These two protein chains interact to form a complex.

Interface contacts:
Residue Y70 in the first protein is in contact with residue N701 in the second protein (closest heavy-atom distance 3.7 Å).
Residue I161 in the first protein contacts residue S711 in the second protein (closest heavy-atom distance 3.8 Å).
Residue V113 in the first protein contacts residue Y783 in the second protein (closest heavy-atom distance 3.3 Å).
Residue L265 in the first protein is in contact with residue K613 in the second protein (closest heavy-atom distance 3.5 Å).
Residue A275 in the first protein is in contact with residue M619 in the second protein (closest heavy-atom distance 2.9 Å).
Residue A275 in the first protein interacts with residue K617 in the second protein (closest heavy-atom distance 3.5 Å).
Residue E201 in the first protein is in contact with residue D679 in the second protein (closest heavy-atom distance 3.7 Å).
Residue L265 in the first protein contacts residue E614 in the second protein (closest heavy-atom distance 2.6 Å).
Residue S273 in the first protein contacts residue T618 in the second protein (closest heavy-atom distance 3.7 Å).
Residue Q123 in the first protein contacts residue V781 in the second protein (closest heavy-atom distance 3.8 Å).
Residue P185 in the first protein interacts with residue L692 in the second protein (closest heavy-atom distance 3.6 Å).
Residue F269 in the first protein interacts with residue K617 in the second protein (closest heavy-atom distance 3.2 Å).
Residue D124 in the first protein contacts residue N784 in the second protein (closest heavy-atom distance 2.9 Å).
Residue S272 in the first protein contacts residue E615 in the second protein (closest heavy-atom distance 3.3 Å).
Residue K186 in the first protein interacts with residue C685 in the second protein (closest heavy-atom distance 2.9 Å).
Residue S77 in the first protein contacts residue D705 in the second protein (closest heavy-atom distance 3.8 Å).
Residue N97 in the first protein is in contact with residue L725 in the second protein (closest heavy-atom distance 3.3 Å).
Residue L117 in the first protein contacts residue T729 in the second protein (closest heavy-atom distance 3.7 Å).
Residue F116 in the first protein interacts with residue N728 in the second protein (closest heavy-atom distance 3.2 Å).
Residue M88 in the first protein contacts residue L716 in the second protein (closest heavy-atom distance 3.4 Å).
Residue K114 in the first protein contacts residue E780 in the second protein (closest heavy-atom distance 3.8 Å).
Residue S273 in the first protein contacts residue I616 in the second protein (closest heavy-atom distance 3.4 Å).
Residue D139 in the first protein interacts with residue L726 in the second protein (closest heavy-atom distance 3.6 Å).
Residue L150 in the first protein is in contact with residue E719 in the second protein (closest heavy-atom distance 3.5 Å).
Residue Y70 in the first protein contacts residue L694 in the second protein (closest heavy-atom distance 3.3 Å).
Residue K157 in the first protein interacts with residue D713 in the second protein (closest heavy-atom distance 3.7 Å).
Residue Y70 in the first protein contacts residue E698 in the second protein (closest heavy-atom distance 3.5 Å).
Residue M88 in the first protein interacts with residue Q717 in the second protein (closest heavy-atom distance 3.4 Å).
Residue R135 in the first protein is in contact with residue L726 in the second protein (closest heavy-atom distance 3.7 Å).
Residue S272 in the first protein is in contact with residue I616 in the second protein (closest heavy-atom distance 3.4 Å).
Residue L117 in the first protein contacts residue E782 in the second protein (closest heavy-atom distance 2.9 Å).
Residue Y236 in the first protein is in contact with residue I638 in the second protein (closest heavy-atom distance 3.3 Å).
Residue Q123 in the first protein is in contact with residue E782 in the second protein (closest heavy-atom distance 3.3 Å).
Residue K261 in the first protein interacts with residue E611 in the second protein (closest heavy-atom distance 2.3 Å).
Residue E74 in the first protein interacts with residue N701 in the second protein (closest heavy-atom distance 3.7 Å).
Residue V113 in the first protein interacts with residue N728 in the second protein (closest heavy-atom distance 3.5 Å).
Residue R268 in the first protein interacts with residue K613 in the second protein (closest heavy-atom distance 3.6 Å).
Residue K186 in the first protein contacts residue I689 in the second protein (closest heavy-atom distance 3.2 Å).
Residue E187 in the first protein interacts with residue L692 in the second protein (closest heavy-atom distance 3.6 Å).
Residue D81 in the first protein is in contact with residue N708 in the second protein (closest heavy-atom distance 3.7 Å).
Residue K175 in the first protein interacts with residue L696 in the second protein (closest heavy-atom distance 3.7 Å).
Residue A275 in the first protein is in contact with residue T618 in the second protein (closest heavy-atom distance 3.4 Å).
Residue T264 in the first protein interacts with residue E611 in the second protein (closest heavy-atom distance 3.4 Å).
Residue S132 in the first protein interacts with residue L730 in the second protein (closest heavy-atom distance 3.6 Å).
Residue F269 in the first protein is in contact with residue E614 in the second protein (closest heavy-atom distance 3.6 Å).
Residue R268 in the first protein interacts with residue E615 in the second protein (closest heavy-atom distance 3.3 Å).
Residue L265 in the first protein is in contact with residue S612 in the second protein (closest heavy-atom distance 3.3 Å).
Residue L265 in the first protein contacts residue E611 in the second protein (closest heavy-atom distance 3.0 Å).
Residue K157 in the first protein contacts residue E710 in the second protein (closest heavy-atom distance 3.1 Å).
Residue K164 in the first protein interacts with residue E707 in the second protein (closest heavy-atom distance 3.7 Å).
Residue K186 in the first protein interacts with residue I688 in the second protein (closest heavy-atom distance 3.7 Å).
Residue S273 in the first protein is in contact with residue K617 in the second protein (closest heavy-atom distance 3.1 Å).
Residue Y70 in the first protein contacts residue M697 in the second protein (closest heavy-atom distance 3.4 Å).
Residue R268 in the first protein interacts with residue E614 in the second protein (closest heavy-atom distance 2.9 Å).
Residue K160 in the first protein is in contact with residue E710 in the second protein (closest heavy-atom distance 3.3 Å).
Residue F269 in the first protein contacts residue E615 in the second protein (closest heavy-atom distance 3.2 Å).
Residue S272 in the first protein interacts with residue E614 in the second protein (closest heavy-atom distance 3.3 Å).
Residue D215 in the first protein is in contact with residue E657 in the second protein (closest heavy-atom distance 3.7 Å).
Residue D274 in the first protein contacts residue K617 in the second protein (closest heavy-atom distance 3.4 Å).
Residue K164 in the first protein is in contact with residue S703 in the second protein (closest heavy-atom distance 3.8 Å).

Sequence of the first protein:
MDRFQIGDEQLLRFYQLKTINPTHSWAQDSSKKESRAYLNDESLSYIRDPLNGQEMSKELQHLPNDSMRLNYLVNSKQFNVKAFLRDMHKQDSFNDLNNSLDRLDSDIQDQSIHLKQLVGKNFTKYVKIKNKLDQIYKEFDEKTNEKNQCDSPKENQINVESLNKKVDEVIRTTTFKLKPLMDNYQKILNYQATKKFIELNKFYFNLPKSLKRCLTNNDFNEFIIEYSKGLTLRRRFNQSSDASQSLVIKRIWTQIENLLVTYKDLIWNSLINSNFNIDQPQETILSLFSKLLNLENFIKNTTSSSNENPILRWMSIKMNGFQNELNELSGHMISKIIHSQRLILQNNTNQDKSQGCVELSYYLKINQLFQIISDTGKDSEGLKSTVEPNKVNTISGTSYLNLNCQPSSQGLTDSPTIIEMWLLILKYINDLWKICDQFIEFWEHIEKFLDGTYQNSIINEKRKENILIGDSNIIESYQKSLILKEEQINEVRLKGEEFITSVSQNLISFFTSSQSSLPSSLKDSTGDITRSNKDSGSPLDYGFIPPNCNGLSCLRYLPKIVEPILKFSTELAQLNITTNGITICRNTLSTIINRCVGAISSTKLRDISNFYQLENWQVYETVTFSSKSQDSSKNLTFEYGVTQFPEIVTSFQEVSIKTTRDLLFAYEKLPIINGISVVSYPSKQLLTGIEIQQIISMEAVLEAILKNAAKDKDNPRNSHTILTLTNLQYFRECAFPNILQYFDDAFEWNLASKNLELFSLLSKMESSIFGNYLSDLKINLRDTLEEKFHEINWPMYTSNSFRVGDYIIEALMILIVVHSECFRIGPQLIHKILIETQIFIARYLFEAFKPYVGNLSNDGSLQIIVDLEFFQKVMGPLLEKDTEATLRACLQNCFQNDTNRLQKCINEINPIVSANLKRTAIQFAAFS

Sequence of the second protein:
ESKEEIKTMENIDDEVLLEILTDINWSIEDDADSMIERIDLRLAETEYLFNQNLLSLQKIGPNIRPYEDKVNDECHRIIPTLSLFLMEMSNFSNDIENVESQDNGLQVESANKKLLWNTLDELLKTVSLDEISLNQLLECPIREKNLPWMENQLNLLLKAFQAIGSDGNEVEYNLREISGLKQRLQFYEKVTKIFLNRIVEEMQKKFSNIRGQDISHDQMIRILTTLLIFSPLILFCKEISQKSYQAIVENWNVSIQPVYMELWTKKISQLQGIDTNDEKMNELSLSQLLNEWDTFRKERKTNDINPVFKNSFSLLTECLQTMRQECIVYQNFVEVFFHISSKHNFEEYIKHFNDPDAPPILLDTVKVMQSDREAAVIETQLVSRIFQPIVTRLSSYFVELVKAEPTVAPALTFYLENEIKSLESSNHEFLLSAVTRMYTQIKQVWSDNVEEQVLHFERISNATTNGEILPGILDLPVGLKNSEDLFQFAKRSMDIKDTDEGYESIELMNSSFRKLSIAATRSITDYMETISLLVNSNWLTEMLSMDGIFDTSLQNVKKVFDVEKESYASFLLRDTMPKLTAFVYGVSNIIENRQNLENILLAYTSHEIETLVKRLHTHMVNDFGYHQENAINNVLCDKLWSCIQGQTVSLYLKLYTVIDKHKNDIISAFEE